Residue-level contacts at the interface:
Residue E155 in the first protein interacts with residue R156 in the second protein (closest heavy-atom distance 3.5 Å).
Residue L135 in the first protein contacts residue L135 in the second protein (closest heavy-atom distance 3.5 Å).
Residue R160 in the first protein interacts with residue H159 in the second protein (closest heavy-atom distance 3.4 Å).
Residue V166 in the first protein contacts residue V166 in the second protein (closest heavy-atom distance 3.7 Å).
Residue I191 in the first protein is in contact with residue Y187 in the second protein (closest heavy-atom distance 3.6 Å).
Residue Y184 in the first protein is in contact with residue K181 in the second protein (closest heavy-atom distance 2.6 Å).
Residue S209 in the first protein is in contact with residue M208 in the second protein (closest heavy-atom distance 3.6 Å).
Residue L131 in the first protein is in contact with residue R132 in the second protein (closest heavy-atom distance 3.4 Å).
Residue M208 in the first protein interacts with residue M208 in the second protein (closest heavy-atom distance 3.5 Å).
Residue K170 in the first protein is in contact with residue L173 in the second protein (closest heavy-atom distance 3.7 Å).
Residue L180 in the first protein contacts residue K181 in the second protein (closest heavy-atom distance 3.5 Å).
Residue I191 in the first protein interacts with residue I191 in the second protein (closest heavy-atom distance 3.7 Å).
Residue L215 in the first protein contacts residue A216 in the second protein (closest heavy-atom distance 3.5 Å).
Residue L201 in the first protein interacts with residue M202 in the second protein (closest heavy-atom distance 3.7 Å).
Residue Y198 in the first protein interacts with residue L201 in the second protein (closest heavy-atom distance 3.7 Å).
Residue K197 in the first protein interacts with residue Y198 in the second protein (closest heavy-atom distance 3.4 Å).
Residue R212 in the first protein is in contact with residue L215 in the second protein (closest heavy-atom distance 3.8 Å).
Residue H159 in the first protein interacts with residue H163 in the second protein (closest heavy-atom distance 3.6 Å).
Residue H159 in the first protein interacts with residue R156 in the second protein (closest heavy-atom distance 3.8 Å).
Residue L201 in the first protein interacts with residue K205 in the second protein (closest heavy-atom distance 3.7 Å).
Residue L131 in the first protein is in contact with residue L135 in the second protein (closest heavy-atom distance 3.5 Å).
Residue E188 in the first protein interacts with residue Y187 in the second protein (closest heavy-atom distance 3.7 Å).
Residue H162 in the first protein is in contact with residue H163 in the second protein (closest heavy-atom distance 3.6 Å).
Residue E134 in the first protein contacts residue L135 in the second protein (closest heavy-atom distance 3.4 Å).
Residue V219 in the first protein is in contact with residue V219 in the second protein (closest heavy-atom distance 3.8 Å).
Residue R156 in the first protein interacts with residue E155 in the second protein (closest heavy-atom distance 3.2 Å).
Residue A138 in the first protein interacts with residue K139 in the second protein (closest heavy-atom distance 3.4 Å).
Residue F152 in the first protein contacts residue R156 in the second protein (closest heavy-atom distance 3.6 Å).
Residue L201 in the first protein is in contact with residue L201 in the second protein (closest heavy-atom distance 3.7 Å).
Residue F152 in the first protein interacts with residue R153 in the second protein (closest heavy-atom distance 3.7 Å).
Residue L173 in the first protein is in contact with residue K170 in the second protein (closest heavy-atom distance 3.8 Å).
Residue H163 in the first protein contacts residue H162 in the second protein (closest heavy-atom distance 3.5 Å).
Residue T190 in the first protein interacts with residue I191 in the second protein (closest heavy-atom distance 3.7 Å).
Residue E169 in the first protein contacts residue K170 in the second protein (closest heavy-atom distance 3.7 Å).
Residue H163 in the first protein interacts with residue V166 in the second protein (closest heavy-atom distance 3.5 Å).
Residue F152 in the first protein interacts with residue W149 in the second protein (closest heavy-atom distance 3.6 Å).
Residue L194 in the first protein interacts with residue I191 in the second protein (closest heavy-atom distance 3.7 Å).
Residue L215 in the first protein interacts with residue L215 in the second protein (closest heavy-atom distance 3.8 Å).
Residue A138 in the first protein contacts residue A138 in the second protein (closest heavy-atom distance 3.7 Å).
Residue Y184 in the first protein interacts with residue Y184 in the second protein (closest heavy-atom distance 3.3 Å).
Residue Y198 in the first protein is in contact with residue K197 in the second protein (closest heavy-atom distance 3.3 Å).
Residue L174 in the first protein contacts residue L173 in the second protein (closest heavy-atom distance 3.8 Å).
Residue T148 in the first protein is in contact with residue W149 in the second protein (closest heavy-atom distance 2.9 Å).
Residue M202 in the first protein is in contact with residue L201 in the second protein (closest heavy-atom distance 3.7 Å).
Residue L215 in the first protein interacts with residue V219 in the second protein (closest heavy-atom distance 3.8 Å).
Residue H163 in the first protein is in contact with residue H163 in the second protein (closest heavy-atom distance 3.7 Å).
Residue M208 in the first protein interacts with residue S209 in the second protein (closest heavy-atom distance 3.8 Å).
Residue R153 in the first protein is in contact with residue F152 in the second protein (closest heavy-atom distance 3.7 Å).
Residue L180 in the first protein is in contact with residue L177 in the second protein (closest heavy-atom distance 3.7 Å).
Residue I141 in the first protein interacts with residue A142 in the second protein (closest heavy-atom distance 3.8 Å).
Residue Y184 in the first protein contacts residue L180 in the second protein (closest heavy-atom distance 3.4 Å).
Residue E134 in the first protein interacts with residue K139 in the second protein (closest heavy-atom distance 2.9 Å).
Residue K205 in the first protein contacts residue L201 in the second protein (closest heavy-atom distance 3.8 Å).
Residue L215 in the first protein is in contact with residue R212 in the second protein (closest heavy-atom distance 3.4 Å).
Residue E204 in the first protein interacts with residue K205 in the second protein (closest heavy-atom distance 3.3 Å).
Residue W149 in the first protein interacts with residue F152 in the second protein (closest heavy-atom distance 3.8 Å).
Residue R212 in the first protein is in contact with residue M208 in the second protein (closest heavy-atom distance 3.8 Å).
Residue K170 in the first protein contacts residue E169 in the second protein (closest heavy-atom distance 3.4 Å).
Residue K205 in the first protein is in contact with residue E204 in the second protein (closest heavy-atom distance 3.4 Å).
Residue R212 in the first protein interacts with residue E211 in the second protein (closest heavy-atom distance 2.9 Å).

Sequence of the second protein:
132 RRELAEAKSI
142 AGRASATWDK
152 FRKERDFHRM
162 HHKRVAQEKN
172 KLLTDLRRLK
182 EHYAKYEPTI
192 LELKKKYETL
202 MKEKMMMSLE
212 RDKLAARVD

Sequence of the first protein:
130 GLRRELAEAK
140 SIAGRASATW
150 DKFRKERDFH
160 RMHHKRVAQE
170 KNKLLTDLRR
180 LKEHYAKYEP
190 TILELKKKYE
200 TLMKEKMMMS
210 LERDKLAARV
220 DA

These two protein chains interact to form a complex.